Interface contacts:
Residue V60 in protein 1 is in contact with residue N87 in protein 2 (closest heavy-atom distance 3.4 Å).
Residue T37 in protein 1 contacts residue D119 in protein 2 (closest heavy-atom distance 3.6 Å).
Residue V35 in protein 1 interacts with residue M1 in protein 2 (closest heavy-atom distance 3.3 Å).
Residue D59 in protein 1 contacts residue A125 in protein 2 (closest heavy-atom distance 3.8 Å).
Residue T58 in protein 1 contacts residue L124 in protein 2 (closest heavy-atom distance 3.7 Å).
Residue V35 in protein 1 contacts residue L138 in protein 2 (closest heavy-atom distance 3.9 Å).
Residue D38 in protein 1 is in contact with residue P128 in protein 2 (closest heavy-atom distance 3.3 Å).
Residue V60 in protein 1 is in contact with residue L124 in protein 2 (closest heavy-atom distance 3.1 Å).
Residue T36 in protein 1 contacts residue Y146 in protein 2 (closest heavy-atom distance 4.0 Å).
Residue I30 in protein 1 is in contact with residue A125 in protein 2 (closest heavy-atom distance 4.1 Å).
Residue A64 in protein 1 interacts with residue C91 in protein 2 (closest heavy-atom distance 4.0 Å).
Residue K68 in protein 1 contacts residue R95 in protein 2 (closest heavy-atom distance 4.9 Å).
Residue T36 in protein 1 interacts with residue L138 in protein 2 (closest heavy-atom distance 4.7 Å).
Residue K68 in protein 1 contacts residue L92 in protein 2 (closest heavy-atom distance 4.3 Å).
Residue M34 in protein 1 contacts residue T139 in protein 2 (closest heavy-atom distance 4.0 Å).
Residue A64 in protein 1 is in contact with residue L88 in protein 2 (closest heavy-atom distance 3.8 Å).
Residue T36 in protein 1 contacts residue H132 in protein 2 (closest heavy-atom distance 2.9 Å).
Residue T36 in protein 1 interacts with residue I142 in protein 2 (closest heavy-atom distance 4.7 Å).
Residue F39 in protein 1 interacts with residue R145 in protein 2 (closest heavy-atom distance 4.2 Å).
Residue F100 in protein 1 interacts with residue R95 in protein 2 (closest heavy-atom distance 3.5 Å).
Residue V35 in protein 1 is in contact with residue L121 in protein 2 (closest heavy-atom distance 3.6 Å).
Residue T58 in protein 1 interacts with residue L121 in protein 2 (closest heavy-atom distance 4.6 Å).
Residue K41 in protein 1 interacts with residue A125 in protein 2 (closest heavy-atom distance 4.2 Å).
Residue F39 in protein 1 contacts residue Y146 in protein 2 (closest heavy-atom distance 3.8 Å).
Residue M34 in protein 1 is in contact with residue M1 in protein 2 (closest heavy-atom distance 3.9 Å).
Residue T37 in protein 1 contacts residue H132 in protein 2 (closest heavy-atom distance 3.3 Å).
Residue K41 in protein 1 is in contact with residue A127 in protein 2 (closest heavy-atom distance 4.2 Å).
Residue E106 in protein 1 interacts with residue S94 in protein 2 (closest heavy-atom distance 3.9 Å).
Residue T58 in protein 1 contacts residue A125 in protein 2 (closest heavy-atom distance 3.5 Å).
Residue Y103 in protein 1 interacts with residue R95 in protein 2 (closest heavy-atom distance 4.0 Å).
Residue F39 in protein 1 contacts residue F129 in protein 2 (closest heavy-atom distance 3.9 Å).
Residue V35 in protein 1 is in contact with residue H132 in protein 2 (closest heavy-atom distance 3.7 Å).
Residue M34 in protein 1 contacts residue L138 in protein 2 (closest heavy-atom distance 3.5 Å).
Residue T37 in protein 1 is in contact with residue F129 in protein 2 (closest heavy-atom distance 2.8 Å).
Residue D59 in protein 1 contacts residue K126 in protein 2 (closest heavy-atom distance 3.0 Å).
Residue D38 in protein 1 is in contact with residue F129 in protein 2 (closest heavy-atom distance 3.6 Å).
Residue V60 in protein 1 contacts residue K126 in protein 2 (closest heavy-atom distance 4.7 Å).
Residue T58 in protein 1 interacts with residue A123 in protein 2 (closest heavy-atom distance 3.2 Å).
Residue V60 in protein 1 interacts with residue A125 in protein 2 (closest heavy-atom distance 4.3 Å).
Residue V60 in protein 1 interacts with residue L88 in protein 2 (closest heavy-atom distance 4.3 Å).
Residue Q61 in protein 1 contacts residue C91 in protein 2 (closest heavy-atom distance 4.1 Å).
Residue T37 in protein 1 interacts with residue P128 in protein 2 (closest heavy-atom distance 4.1 Å).
Residue G8 in protein 1 is in contact with residue A123 in protein 2 (closest heavy-atom distance 4.1 Å).
Residue V60 in protein 1 contacts residue C91 in protein 2 (closest heavy-atom distance 3.9 Å).
Residue T37 in protein 1 contacts residue L121 in protein 2 (closest heavy-atom distance 4.1 Å).
Residue Q61 in protein 1 contacts residue A123 in protein 2 (closest heavy-atom distance 5.0 Å).
Residue D59 in protein 1 interacts with residue L124 in protein 2 (closest heavy-atom distance 4.4 Å).
Residue V35 in protein 1 interacts with residue E2 in protein 2 (closest heavy-atom distance 4.2 Å).
Residue V60 in protein 1 interacts with residue A123 in protein 2 (closest heavy-atom distance 4.5 Å).
Residue T37 in protein 1 interacts with residue A127 in protein 2 (closest heavy-atom distance 3.3 Å).
Residue K41 in protein 1 is in contact with residue K126 in protein 2 (closest heavy-atom distance 3.5 Å).
Residue T37 in protein 1 is in contact with residue A125 in protein 2 (closest heavy-atom distance 4.6 Å).
Residue E106 in protein 1 is in contact with residue R95 in protein 2 (closest heavy-atom distance 3.0 Å).
Residue K68 in protein 1 is in contact with residue L88 in protein 2 (closest heavy-atom distance 3.8 Å).
Residue Y96 in protein 1 contacts residue R95 in protein 2 (closest heavy-atom distance 4.0 Å).
Residue D38 in protein 1 interacts with residue A127 in protein 2 (closest heavy-atom distance 4.2 Å).
Residue A32 in protein 1 contacts residue L121 in protein 2 (closest heavy-atom distance 4.3 Å).
Residue T36 in protein 1 is in contact with residue F129 in protein 2 (closest heavy-atom distance 4.2 Å).
Residue E106 in protein 1 is in contact with residue C91 in protein 2 (closest heavy-atom distance 3.3 Å).

Sequence of protein 2:
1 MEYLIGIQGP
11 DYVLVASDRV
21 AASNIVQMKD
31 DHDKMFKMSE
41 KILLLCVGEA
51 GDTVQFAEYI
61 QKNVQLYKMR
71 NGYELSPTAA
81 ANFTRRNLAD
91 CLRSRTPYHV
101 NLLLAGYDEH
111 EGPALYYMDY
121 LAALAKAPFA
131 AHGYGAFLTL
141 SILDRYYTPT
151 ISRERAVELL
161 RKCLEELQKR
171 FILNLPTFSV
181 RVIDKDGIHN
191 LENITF

Sequence of protein 1:
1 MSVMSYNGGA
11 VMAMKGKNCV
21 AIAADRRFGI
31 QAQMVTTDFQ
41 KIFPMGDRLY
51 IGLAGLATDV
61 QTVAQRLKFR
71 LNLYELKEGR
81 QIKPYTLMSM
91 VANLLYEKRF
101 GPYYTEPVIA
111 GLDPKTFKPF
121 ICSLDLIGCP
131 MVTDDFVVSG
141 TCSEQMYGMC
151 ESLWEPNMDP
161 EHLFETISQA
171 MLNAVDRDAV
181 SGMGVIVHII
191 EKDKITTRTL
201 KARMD

This data describes a binding interaction between two proteins.